Contacts between the two chains:
Residue I36 in protein 1 contacts residue T7 in protein 2 (closest heavy-atom distance 4.9 Å).
Residue V33 in protein 1 interacts with residue F8 in protein 2 (closest heavy-atom distance 4.1 Å).
Residue I36 in protein 1 interacts with residue M11 in protein 2 (closest heavy-atom distance 4.5 Å).
Residue W40 in protein 1 is in contact with residue T7 in protein 2 (closest heavy-atom distance 3.6 Å).
Residue I36 in protein 1 is in contact with residue F8 in protein 2 (closest heavy-atom distance 4.4 Å).
Residue W40 in protein 1 is in contact with residue I4 in protein 2 (closest heavy-atom distance 4.3 Å).
Residue Y44 in protein 1 is in contact with residue I4 in protein 2 (closest heavy-atom distance 3.2 Å).
Residue W40 in protein 1 is in contact with residue W3 in protein 2 (closest heavy-atom distance 3.6 Å).
Residue Y44 in protein 1 contacts residue M1 in protein 2 (closest heavy-atom distance 3.6 Å).

Sequence of protein 1:
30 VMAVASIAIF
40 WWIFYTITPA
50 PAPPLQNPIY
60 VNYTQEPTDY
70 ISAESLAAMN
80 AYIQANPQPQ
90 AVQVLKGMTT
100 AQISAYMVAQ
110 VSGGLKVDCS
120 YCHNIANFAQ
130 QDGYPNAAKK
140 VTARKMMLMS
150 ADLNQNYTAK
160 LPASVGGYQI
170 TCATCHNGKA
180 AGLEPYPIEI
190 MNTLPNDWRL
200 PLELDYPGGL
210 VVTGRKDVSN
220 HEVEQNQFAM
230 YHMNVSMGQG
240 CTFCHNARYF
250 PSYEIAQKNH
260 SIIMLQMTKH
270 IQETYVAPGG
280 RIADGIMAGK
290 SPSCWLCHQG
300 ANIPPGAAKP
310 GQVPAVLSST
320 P

Sequence of protein 2:
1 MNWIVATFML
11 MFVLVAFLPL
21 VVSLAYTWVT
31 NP

The following describes two proteins that form a bound complex.